Sequence of protein 1:
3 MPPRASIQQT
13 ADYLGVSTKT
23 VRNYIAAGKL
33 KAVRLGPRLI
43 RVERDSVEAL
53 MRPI

This data describes a binding interaction between two proteins.

Contacts between the two chains:
Residue M53 in protein 2 contacts residue V35 in protein 1 (closest heavy-atom distance 3.8 Å).
Residue R54 in protein 2 contacts residue V35 in protein 1 (closest heavy-atom distance 3.4 Å).
Residue I56 in protein 2 contacts residue V35 in protein 1 (closest heavy-atom distance 4.2 Å).
Residue M53 in protein 2 is in contact with residue R36 in protein 1 (closest heavy-atom distance 4.0 Å).
Residue R54 in protein 2 interacts with residue R36 in protein 1 (closest heavy-atom distance 2.7 Å).
Residue P55 in protein 2 contacts residue V35 in protein 1 (closest heavy-atom distance 4.1 Å).
Residue I56 in protein 2 interacts with residue A34 in protein 1 (closest heavy-atom distance 3.0 Å).
Residue P55 in protein 2 is in contact with residue R36 in protein 1 (closest heavy-atom distance 4.8 Å).
Residue L52 in protein 2 interacts with residue R36 in protein 1 (closest heavy-atom distance 3.4 Å).
Residue M53 in protein 2 is in contact with residue L37 in protein 1 (closest heavy-atom distance 3.5 Å).
Residue P55 in protein 2 contacts residue A34 in protein 1 (closest heavy-atom distance 3.6 Å).
Residue M53 in protein 2 is in contact with residue R6 in protein 1 (closest heavy-atom distance 3.6 Å).
Residue L52 in protein 2 contacts residue L37 in protein 1 (closest heavy-atom distance 3.8 Å).
Residue I56 in protein 2 interacts with residue R36 in protein 1 (closest heavy-atom distance 3.8 Å).
Residue R54 in protein 2 contacts residue A34 in protein 1 (closest heavy-atom distance 4.6 Å).
Residue I56 in protein 2 is in contact with residue I42 in protein 1 (closest heavy-atom distance 4.1 Å).

Sequence of protein 2:
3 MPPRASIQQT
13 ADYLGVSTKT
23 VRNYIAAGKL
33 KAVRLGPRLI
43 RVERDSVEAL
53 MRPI